This data describes a binding interaction between two proteins.

Interface contacts:
Residue Q302 in the first protein contacts residue W94 in the second protein (closest heavy-atom distance 3.7 Å).
Residue Q280 in the first protein is in contact with residue W94 in the second protein (closest heavy-atom distance 4.1 Å).
Residue A309 in the first protein interacts with residue S93 in the second protein (closest heavy-atom distance 3.7 Å).
Residue K304 in the first protein contacts residue N92 in the second protein (closest heavy-atom distance 4.5 Å).
Residue N308 in the first protein is in contact with residue S93 in the second protein (closest heavy-atom distance 4.3 Å).
Residue K304 in the first protein is in contact with residue Y32 in the second protein (closest heavy-atom distance 3.0 Å).
Residue N308 in the first protein is in contact with residue Y32 in the second protein (closest heavy-atom distance 3.5 Å).
Residue T305 in the first protein interacts with residue N92 in the second protein (closest heavy-atom distance 3.1 Å).
Residue Q312 in the first protein interacts with residue Q27 in the second protein (closest heavy-atom distance 4.5 Å).
Residue Y310 in the first protein interacts with residue W94 in the second protein (closest heavy-atom distance 5.0 Å).
Residue T305 in the first protein interacts with residue L96 in the second protein (closest heavy-atom distance 4.3 Å).
Residue T305 in the first protein is in contact with residue W94 in the second protein (closest heavy-atom distance 3.4 Å).
Residue T305 in the first protein is in contact with residue S91 in the second protein (closest heavy-atom distance 2.5 Å).
Residue T306 in the first protein interacts with residue W94 in the second protein (closest heavy-atom distance 3.1 Å).
Residue E301 in the first protein contacts residue Y50 in the second protein (closest heavy-atom distance 2.5 Å).
Residue N308 in the first protein interacts with residue N92 in the second protein (closest heavy-atom distance 3.2 Å).
Residue T305 in the first protein interacts with residue S93 in the second protein (closest heavy-atom distance 3.6 Å).
Residue A309 in the first protein is in contact with residue W94 in the second protein (closest heavy-atom distance 4.2 Å).

Sequence of the first protein:
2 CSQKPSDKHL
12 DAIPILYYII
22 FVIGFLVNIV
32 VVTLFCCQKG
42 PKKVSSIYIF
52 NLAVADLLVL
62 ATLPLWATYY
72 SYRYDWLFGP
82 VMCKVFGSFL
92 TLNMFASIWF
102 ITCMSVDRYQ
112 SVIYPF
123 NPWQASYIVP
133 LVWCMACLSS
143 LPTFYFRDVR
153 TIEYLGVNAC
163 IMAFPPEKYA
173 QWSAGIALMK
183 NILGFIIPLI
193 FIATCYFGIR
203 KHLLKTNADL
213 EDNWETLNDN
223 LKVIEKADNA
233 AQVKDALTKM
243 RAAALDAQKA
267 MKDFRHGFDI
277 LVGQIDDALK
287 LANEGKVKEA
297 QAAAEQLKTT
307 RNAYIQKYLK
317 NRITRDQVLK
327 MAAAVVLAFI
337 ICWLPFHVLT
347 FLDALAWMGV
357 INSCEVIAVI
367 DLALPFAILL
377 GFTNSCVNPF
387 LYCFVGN

Sequence of the second protein:
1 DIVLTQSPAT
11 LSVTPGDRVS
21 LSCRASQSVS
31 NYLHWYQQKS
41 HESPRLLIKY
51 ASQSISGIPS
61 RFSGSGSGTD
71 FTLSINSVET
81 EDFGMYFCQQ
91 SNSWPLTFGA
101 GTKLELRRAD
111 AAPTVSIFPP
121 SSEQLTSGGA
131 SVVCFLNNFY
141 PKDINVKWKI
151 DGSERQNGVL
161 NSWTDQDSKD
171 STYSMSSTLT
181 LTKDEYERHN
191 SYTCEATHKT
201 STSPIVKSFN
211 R